Contacts between the two chains:
Residue E79 in protein 2 contacts residue R4 in protein 1 (closest heavy-atom distance 3.6 Å).
Residue D66 in protein 2 interacts with residue G8 in protein 1 (closest heavy-atom distance 2.9 Å).
Residue L141 in protein 2 contacts residue F11 in protein 1 (closest heavy-atom distance 4.0 Å).
Residue Q101 in protein 2 interacts with residue A10 in protein 1 (closest heavy-atom distance 3.7 Å).
Residue Y70 in protein 2 is in contact with residue G6 in protein 1 (closest heavy-atom distance 3.1 Å).
Residue L108 in protein 2 interacts with residue I5 in protein 1 (closest heavy-atom distance 4.5 Å).
Residue K136 in protein 2 interacts with residue Y12 in protein 1 (closest heavy-atom distance 3.8 Å).
Residue L108 in protein 2 is in contact with residue F11 in protein 1 (closest heavy-atom distance 3.6 Å).
Residue K133 in protein 2 interacts with residue Y12 in protein 1 (closest heavy-atom distance 4.8 Å).
Residue A78 in protein 2 contacts residue I5 in protein 1 (closest heavy-atom distance 3.7 Å).
Residue W45 in protein 2 contacts residue P7 in protein 1 (closest heavy-atom distance 3.6 Å).
Residue Y70 in protein 2 is in contact with residue Q9 in protein 1 (closest heavy-atom distance 2.6 Å).
Residue D66 in protein 2 contacts residue G6 in protein 1 (closest heavy-atom distance 4.6 Å).
Residue L141 in protein 2 contacts residue Y12 in protein 1 (closest heavy-atom distance 3.6 Å).
Residue H74 in protein 2 interacts with residue I5 in protein 1 (closest heavy-atom distance 4.8 Å).
Residue Y70 in protein 2 contacts residue F11 in protein 1 (closest heavy-atom distance 3.0 Å).
Residue Y35 in protein 2 contacts residue G8 in protein 1 (closest heavy-atom distance 4.2 Å).
Residue V68 in protein 2 contacts residue Q9 in protein 1 (closest heavy-atom distance 4.1 Å).
Residue W111 in protein 2 is in contact with residue S2 in protein 1 (closest heavy-atom distance 4.8 Å).
Residue V68 in protein 2 contacts residue G8 in protein 1 (closest heavy-atom distance 3.5 Å).
Residue Y112 in protein 2 is in contact with residue S2 in protein 1 (closest heavy-atom distance 2.7 Å).
Residue D99 in protein 2 contacts residue F11 in protein 1 (closest heavy-atom distance 5.0 Å).
Residue Q101 in protein 2 contacts residue F11 in protein 1 (closest heavy-atom distance 3.5 Å).
Residue Y70 in protein 2 contacts residue I5 in protein 1 (closest heavy-atom distance 3.7 Å).
Residue L75 in protein 2 is in contact with residue G6 in protein 1 (closest heavy-atom distance 3.9 Å).
Residue Y112 in protein 2 contacts residue R4 in protein 1 (closest heavy-atom distance 4.0 Å).
Residue S67 in protein 2 contacts residue G8 in protein 1 (closest heavy-atom distance 3.6 Å).
Residue Y112 in protein 2 interacts with residue F11 in protein 1 (closest heavy-atom distance 3.9 Å).
Residue Y35 in protein 2 interacts with residue P7 in protein 1 (closest heavy-atom distance 4.4 Å).
Residue Y70 in protein 2 interacts with residue G8 in protein 1 (closest heavy-atom distance 4.4 Å).
Residue W111 in protein 2 contacts residue F11 in protein 1 (closest heavy-atom distance 3.6 Å).
Residue Q101 in protein 2 contacts residue Y12 in protein 1 (closest heavy-atom distance 3.0 Å).
Residue L42 in protein 2 interacts with residue P7 in protein 1 (closest heavy-atom distance 4.0 Å).
Residue D66 in protein 2 contacts residue P7 in protein 1 (closest heavy-atom distance 3.2 Å).
Residue A37 in protein 2 interacts with residue P7 in protein 1 (closest heavy-atom distance 3.9 Å).
Residue D132 in protein 2 is in contact with residue Y12 in protein 1 (closest heavy-atom distance 2.5 Å).
Residue Y70 in protein 2 interacts with residue A10 in protein 1 (closest heavy-atom distance 3.4 Å).
Residue Y112 in protein 2 contacts residue I3 in protein 1 (closest heavy-atom distance 3.2 Å).
Residue Y70 in protein 2 interacts with residue P7 in protein 1 (closest heavy-atom distance 4.4 Å).
Residue I103 in protein 2 is in contact with residue Y12 in protein 1 (closest heavy-atom distance 3.9 Å).
Residue L75 in protein 2 contacts residue I5 in protein 1 (closest heavy-atom distance 3.6 Å).
Residue F134 in protein 2 is in contact with residue Y12 in protein 1 (closest heavy-atom distance 3.6 Å).
Residue I103 in protein 2 is in contact with residue F11 in protein 1 (closest heavy-atom distance 3.7 Å).
Residue Y112 in protein 2 contacts residue I5 in protein 1 (closest heavy-atom distance 3.5 Å).
Residue E79 in protein 2 interacts with residue I5 in protein 1 (closest heavy-atom distance 3.8 Å).
Residue V68 in protein 2 contacts residue A10 in protein 1 (closest heavy-atom distance 4.3 Å).
Residue W111 in protein 2 is in contact with residue K1 in protein 1 (closest heavy-atom distance 3.3 Å).
Residue W45 in protein 2 interacts with residue I5 in protein 1 (closest heavy-atom distance 3.0 Å).
Residue W45 in protein 2 contacts residue G6 in protein 1 (closest heavy-atom distance 3.5 Å).
Residue H41 in protein 2 interacts with residue P7 in protein 1 (closest heavy-atom distance 5.0 Å).
Residue L75 in protein 2 contacts residue P7 in protein 1 (closest heavy-atom distance 3.9 Å).

Sequence of protein 1:
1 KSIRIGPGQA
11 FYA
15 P

Sequence of protein 2:
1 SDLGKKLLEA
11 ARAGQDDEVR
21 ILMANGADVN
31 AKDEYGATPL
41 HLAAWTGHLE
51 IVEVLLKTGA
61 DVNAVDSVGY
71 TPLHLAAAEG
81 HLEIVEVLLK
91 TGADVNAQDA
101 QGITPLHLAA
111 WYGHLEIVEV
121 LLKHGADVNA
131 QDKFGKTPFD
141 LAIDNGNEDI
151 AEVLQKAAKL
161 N

These two protein chains interact to form a complex.